Sequence of protein 2:
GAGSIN

Residue-level contacts at the interface:
Residue N99 in protein 1 contacts residue A3 in protein 2 (closest heavy-atom distance 4.5 Å).
Residue L107 in protein 1 is in contact with residue I8 in protein 2 (closest heavy-atom distance 4.0 Å).
Residue D104 in protein 1 is in contact with residue G2 in protein 2 (closest heavy-atom distance 4.9 Å).
Residue Y98 in protein 1 interacts with residue A3 in protein 2 (closest heavy-atom distance 4.0 Å).
Residue L53 in protein 1 interacts with residue A3 in protein 2 (closest heavy-atom distance 3.6 Å).
Residue D104 in protein 1 is in contact with residue S6 in protein 2 (closest heavy-atom distance 3.4 Å).
Residue M108 in protein 1 contacts residue I8 in protein 2 (closest heavy-atom distance 3.9 Å).
Residue F38 in protein 1 is in contact with residue I8 in protein 2 (closest heavy-atom distance 4.1 Å).
Residue L51 in protein 1 interacts with residue A3 in protein 2 (closest heavy-atom distance 4.7 Å).
Residue D104 in protein 1 interacts with residue I8 in protein 2 (closest heavy-atom distance 3.0 Å).
Residue D103 in protein 1 contacts residue A3 in protein 2 (closest heavy-atom distance 4.1 Å).
Residue D104 in protein 1 contacts residue G5 in protein 2 (closest heavy-atom distance 4.0 Å).
Residue D103 in protein 1 interacts with residue G2 in protein 2 (closest heavy-atom distance 3.3 Å).

This data describes a binding interaction between two proteins.

Sequence of protein 1:
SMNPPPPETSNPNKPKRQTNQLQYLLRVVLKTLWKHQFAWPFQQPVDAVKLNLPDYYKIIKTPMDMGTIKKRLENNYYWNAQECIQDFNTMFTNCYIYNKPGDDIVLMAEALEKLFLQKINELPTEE